Residue-level contacts at the interface:
Residue K454 in chain B interacts with residue F303 in chain A (closest heavy-atom distance 3.5 Å).
Residue R458 in chain B is in contact with residue A320 in chain A (closest heavy-atom distance 3.4 Å).
Residue R458 in chain B is in contact with residue G321 in chain A (closest heavy-atom distance 2.3 Å).
Residue E451 in chain B contacts residue D323 in chain A (closest heavy-atom distance 2.9 Å).
Residue K454 in chain B is in contact with residue D302 in chain A (closest heavy-atom distance 4.0 Å).
Residue R209 in chain B interacts with residue R63 in chain A (closest heavy-atom distance 4.2 Å).
Residue R458 in chain B contacts residue D323 in chain A (closest heavy-atom distance 2.8 Å).
Residue H210 in chain B is in contact with residue D323 in chain A (closest heavy-atom distance 3.5 Å).
Residue R458 in chain B interacts with residue H322 in chain A (closest heavy-atom distance 3.7 Å).
Residue K454 in chain B contacts residue D323 in chain A (closest heavy-atom distance 4.9 Å).
Residue R458 in chain B contacts residue F303 in chain A (closest heavy-atom distance 4.4 Å).
Residue R458 in chain B contacts residue N304 in chain A (closest heavy-atom distance 4.5 Å).

Sequence of chain A:
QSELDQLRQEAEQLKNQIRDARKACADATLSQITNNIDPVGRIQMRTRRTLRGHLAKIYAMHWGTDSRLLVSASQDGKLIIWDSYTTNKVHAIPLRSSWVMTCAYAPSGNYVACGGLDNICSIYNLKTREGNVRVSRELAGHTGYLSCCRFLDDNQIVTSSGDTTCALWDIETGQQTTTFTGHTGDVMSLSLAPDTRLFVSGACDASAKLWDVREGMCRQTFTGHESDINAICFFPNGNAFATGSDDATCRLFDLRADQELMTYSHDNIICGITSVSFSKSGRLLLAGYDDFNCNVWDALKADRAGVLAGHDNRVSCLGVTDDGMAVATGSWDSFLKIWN

This data describes a binding interaction between two proteins.

Sequence of chain B:
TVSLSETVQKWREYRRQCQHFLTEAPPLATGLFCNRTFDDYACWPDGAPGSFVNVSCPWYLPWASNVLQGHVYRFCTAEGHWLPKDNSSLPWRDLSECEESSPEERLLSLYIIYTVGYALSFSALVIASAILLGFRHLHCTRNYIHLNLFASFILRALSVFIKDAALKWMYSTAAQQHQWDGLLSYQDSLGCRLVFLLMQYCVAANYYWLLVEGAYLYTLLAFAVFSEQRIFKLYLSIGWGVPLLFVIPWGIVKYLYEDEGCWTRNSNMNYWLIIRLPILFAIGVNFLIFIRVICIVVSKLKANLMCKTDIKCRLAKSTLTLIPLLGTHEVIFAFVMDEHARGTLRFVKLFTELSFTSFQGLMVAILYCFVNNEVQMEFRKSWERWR